These two protein chains interact to form a complex.

Interface contacts:
Residue I203 in the second protein contacts residue A190 in the first protein (closest heavy-atom distance 3.7 Å).
Residue T152 in the second protein interacts with residue K144 in the first protein (closest heavy-atom distance 3.4 Å).
Residue T200 in the second protein is in contact with residue G189 in the first protein (closest heavy-atom distance 4.3 Å).
Residue A202 in the second protein is in contact with residue A191 in the first protein (closest heavy-atom distance 4.2 Å).
Residue Q174 in the second protein is in contact with residue W121 in the first protein (closest heavy-atom distance 3.6 Å).
Residue A178 in the second protein contacts residue S94 in the first protein (closest heavy-atom distance 4.3 Å).
Residue T147 in the second protein interacts with residue T147 in the first protein (closest heavy-atom distance 3.1 Å).
Residue N180 in the second protein is in contact with residue S142 in the first protein (closest heavy-atom distance 3.5 Å).
Residue F181 in the second protein interacts with residue S142 in the first protein (closest heavy-atom distance 4.3 Å).
Residue Q174 in the second protein is in contact with residue A120 in the first protein (closest heavy-atom distance 3.9 Å).
Residue Q174 in the second protein interacts with residue S94 in the first protein (closest heavy-atom distance 4.2 Å).
Residue Y204 in the second protein contacts residue T195 in the first protein (closest heavy-atom distance 4.0 Å).
Residue R169 in the second protein is in contact with residue L96 in the first protein (closest heavy-atom distance 3.6 Å).
Residue T148 in the second protein is in contact with residue P146 in the first protein (closest heavy-atom distance 3.2 Å).
Residue V170 in the second protein contacts residue L96 in the first protein (closest heavy-atom distance 4.1 Å).
Residue R169 in the second protein interacts with residue K144 in the first protein (closest heavy-atom distance 4.1 Å).
Residue I179 in the second protein is in contact with residue N194 in the first protein (closest heavy-atom distance 3.5 Å).
Residue T200 in the second protein contacts residue A191 in the first protein (closest heavy-atom distance 4.1 Å).
Residue A178 in the second protein is in contact with residue N194 in the first protein (closest heavy-atom distance 3.6 Å).
Residue P182 in the second protein is in contact with residue Y187 in the first protein (closest heavy-atom distance 3.4 Å).
Residue G151 in the second protein is in contact with residue K144 in the first protein (closest heavy-atom distance 2.9 Å).
Residue K177 in the second protein interacts with residue N194 in the first protein (closest heavy-atom distance 2.8 Å).
Residue S150 in the second protein contacts residue P146 in the first protein (closest heavy-atom distance 3.8 Å).
Residue N180 in the second protein contacts residue L193 in the first protein (closest heavy-atom distance 3.6 Å).
Residue S173 in the second protein contacts residue L96 in the first protein (closest heavy-atom distance 3.8 Å).
Residue S201 in the second protein contacts residue D188 in the first protein (closest heavy-atom distance 3.2 Å).
Residue S173 in the second protein is in contact with residue F259 in the first protein (closest heavy-atom distance 3.7 Å).
Residue Y184 in the second protein interacts with residue T147 in the first protein (closest heavy-atom distance 3.9 Å).
Residue T200 in the second protein contacts residue P199 in the first protein (closest heavy-atom distance 3.8 Å).
Residue Y184 in the second protein interacts with residue Y187 in the first protein (closest heavy-atom distance 3.9 Å).
Residue S150 in the second protein contacts residue K144 in the first protein (closest heavy-atom distance 3.6 Å).
Residue Y184 in the second protein contacts residue P146 in the first protein (closest heavy-atom distance 4.2 Å).
Residue N180 in the second protein is in contact with residue A190 in the first protein (closest heavy-atom distance 3.6 Å).
Residue A185 in the second protein is in contact with residue Y187 in the first protein (closest heavy-atom distance 3.7 Å).
Residue Y187 in the second protein is in contact with residue Y187 in the first protein (closest heavy-atom distance 3.0 Å).
Residue I203 in the second protein interacts with residue Y187 in the first protein (closest heavy-atom distance 4.4 Å).
Residue T148 in the second protein is in contact with residue T148 in the first protein (closest heavy-atom distance 4.1 Å).
Residue Y184 in the second protein is in contact with residue C145 in the first protein (closest heavy-atom distance 2.9 Å).
Residue R169 in the second protein contacts residue D257 in the first protein (closest heavy-atom distance 2.8 Å).
Residue D188 in the second protein contacts residue D188 in the first protein (closest heavy-atom distance 3.2 Å).
Residue Y204 in the second protein is in contact with residue N194 in the first protein (closest heavy-atom distance 3.4 Å).
Residue T147 in the second protein is in contact with residue P146 in the first protein (closest heavy-atom distance 3.4 Å).
Residue Q174 in the second protein interacts with residue N93 in the first protein (closest heavy-atom distance 3.6 Å).
Residue F181 in the second protein interacts with residue A190 in the first protein (closest heavy-atom distance 4.1 Å).
Residue N180 in the second protein contacts residue F259 in the first protein (closest heavy-atom distance 3.5 Å).
Residue A178 in the second protein interacts with residue L193 in the first protein (closest heavy-atom distance 4.2 Å).
Residue P182 in the second protein is in contact with residue P143 in the first protein (closest heavy-atom distance 3.6 Å).
Residue Y184 in the second protein is in contact with residue Y184 in the first protein (closest heavy-atom distance 4.0 Å).
Residue S173 in the second protein contacts residue E95 in the first protein (closest heavy-atom distance 4.0 Å).
Residue R169 in the second protein is in contact with residue N99 in the first protein (closest heavy-atom distance 4.3 Å).
Residue T200 in the second protein is in contact with residue V197 in the first protein (closest heavy-atom distance 3.8 Å).
Residue I179 in the second protein is in contact with residue A190 in the first protein (closest heavy-atom distance 3.5 Å).
Residue S173 in the second protein is in contact with residue S94 in the first protein (closest heavy-atom distance 3.1 Å).
Residue I179 in the second protein interacts with residue A191 in the first protein (closest heavy-atom distance 4.1 Å).
Residue T200 in the second protein interacts with residue D188 in the first protein (closest heavy-atom distance 3.3 Å).
Residue Q174 in the second protein interacts with residue E95 in the first protein (closest heavy-atom distance 4.1 Å).
Residue I179 in the second protein interacts with residue L193 in the first protein (closest heavy-atom distance 4.4 Å).
Residue R169 in the second protein interacts with residue F259 in the first protein (closest heavy-atom distance 4.4 Å).
Residue T149 in the second protein contacts residue P146 in the first protein (closest heavy-atom distance 4.2 Å).
Residue V205 in the second protein is in contact with residue N194 in the first protein (closest heavy-atom distance 3.8 Å).

Sequence of the second protein:
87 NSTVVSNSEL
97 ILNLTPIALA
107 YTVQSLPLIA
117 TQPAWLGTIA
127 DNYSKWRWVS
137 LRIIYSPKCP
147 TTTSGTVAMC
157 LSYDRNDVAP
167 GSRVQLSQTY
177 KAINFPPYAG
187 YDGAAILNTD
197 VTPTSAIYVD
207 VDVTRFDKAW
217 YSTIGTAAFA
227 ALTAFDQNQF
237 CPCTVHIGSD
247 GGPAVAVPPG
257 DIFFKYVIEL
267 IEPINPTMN

Sequence of the first protein:
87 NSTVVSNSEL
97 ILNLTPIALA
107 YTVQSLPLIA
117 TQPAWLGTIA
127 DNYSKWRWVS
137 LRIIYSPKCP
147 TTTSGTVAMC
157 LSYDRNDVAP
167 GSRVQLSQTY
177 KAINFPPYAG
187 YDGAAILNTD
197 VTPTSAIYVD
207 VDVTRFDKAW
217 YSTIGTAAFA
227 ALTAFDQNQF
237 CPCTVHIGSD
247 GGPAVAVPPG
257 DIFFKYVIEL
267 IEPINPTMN